Sequence of chain B:
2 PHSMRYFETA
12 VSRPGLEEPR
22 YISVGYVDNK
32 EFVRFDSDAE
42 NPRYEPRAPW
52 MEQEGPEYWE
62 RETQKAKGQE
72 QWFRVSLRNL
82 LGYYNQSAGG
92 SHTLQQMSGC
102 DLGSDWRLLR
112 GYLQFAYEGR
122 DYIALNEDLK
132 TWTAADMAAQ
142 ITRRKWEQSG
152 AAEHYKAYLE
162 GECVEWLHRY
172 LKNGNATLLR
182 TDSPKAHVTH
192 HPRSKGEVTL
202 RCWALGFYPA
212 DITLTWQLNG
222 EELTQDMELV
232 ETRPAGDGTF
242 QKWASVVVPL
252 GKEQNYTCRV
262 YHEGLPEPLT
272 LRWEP

This data describes a binding interaction between two proteins.

Sequence of chain A:
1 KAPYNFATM

Residue-level contacts at the interface:
Residue N80 in chain B interacts with residue T8 in chain A (closest heavy-atom distance 3.4 Å).
Residue Y7 in chain B contacts residue A2 in chain A (closest heavy-atom distance 3.5 Å).
Residue F116 in chain B contacts residue M9 in chain A (closest heavy-atom distance 3.8 Å).
Residue Y156 in chain B contacts residue F6 in chain A (closest heavy-atom distance 3.7 Å).
Residue K146 in chain B is in contact with residue M9 in chain A (closest heavy-atom distance 3.5 Å).
Residue E63 in chain B contacts residue A2 in chain A (closest heavy-atom distance 2.9 Å).
Residue Y45 in chain B interacts with residue A2 in chain A (closest heavy-atom distance 3.6 Å).
Residue F74 in chain B contacts residue N5 in chain A (closest heavy-atom distance 4.1 Å).
Residue W147 in chain B interacts with residue M9 in chain A (closest heavy-atom distance 4.2 Å).
Residue T143 in chain B is in contact with residue M9 in chain A (closest heavy-atom distance 2.4 Å).
Residue M5 in chain B contacts residue K1 in chain A (closest heavy-atom distance 3.5 Å).
Residue F116 in chain B interacts with residue N5 in chain A (closest heavy-atom distance 4.1 Å).
Residue H155 in chain B is in contact with residue F6 in chain A (closest heavy-atom distance 3.2 Å).
Residue L95 in chain B contacts residue M9 in chain A (closest heavy-atom distance 4.1 Å).
Residue W147 in chain B contacts residue A7 in chain A (closest heavy-atom distance 3.3 Å).
Residue K66 in chain B contacts residue Y4 in chain A (closest heavy-atom distance 3.7 Å).
Residue Y84 in chain B is in contact with residue M9 in chain A (closest heavy-atom distance 2.7 Å).
Residue S77 in chain B interacts with residue T8 in chain A (closest heavy-atom distance 3.7 Å).
Residue N80 in chain B contacts residue M9 in chain A (closest heavy-atom distance 3.4 Å).
Residue W73 in chain B is in contact with residue F6 in chain A (closest heavy-atom distance 2.9 Å).
Residue E63 in chain B contacts residue K1 in chain A (closest heavy-atom distance 3.3 Å).
Residue E9 in chain B is in contact with residue P3 in chain A (closest heavy-atom distance 3.3 Å).
Residue Y159 in chain B contacts residue A2 in chain A (closest heavy-atom distance 3.5 Å).
Residue V76 in chain B interacts with residue T8 in chain A (closest heavy-atom distance 3.6 Å).
Residue Y59 in chain B contacts residue K1 in chain A (closest heavy-atom distance 3.7 Å).
Residue Y156 in chain B interacts with residue N5 in chain A (closest heavy-atom distance 3.4 Å).
Residue A152 in chain B interacts with residue F6 in chain A (closest heavy-atom distance 4.4 Å).
Residue K146 in chain B contacts residue T8 in chain A (closest heavy-atom distance 3.2 Å).
Residue S150 in chain B is in contact with residue A7 in chain A (closest heavy-atom distance 4.0 Å).
Residue K146 in chain B interacts with residue A7 in chain A (closest heavy-atom distance 4.3 Å).
Residue W73 in chain B interacts with residue N5 in chain A (closest heavy-atom distance 3.2 Å).
Residue Y171 in chain B contacts residue K1 in chain A (closest heavy-atom distance 2.8 Å).
Residue K66 in chain B is in contact with residue K1 in chain A (closest heavy-atom distance 3.7 Å).
Residue Y7 in chain B interacts with residue P3 in chain A (closest heavy-atom distance 3.6 Å).
Residue Q70 in chain B contacts residue Y4 in chain A (closest heavy-atom distance 3.5 Å).
Residue K66 in chain B interacts with residue P3 in chain A (closest heavy-atom distance 3.8 Å).
Residue I142 in chain B interacts with residue M9 in chain A (closest heavy-atom distance 5.0 Å).
Residue Y7 in chain B interacts with residue K1 in chain A (closest heavy-atom distance 3.2 Å).
Residue W73 in chain B contacts residue T8 in chain A (closest heavy-atom distance 3.6 Å).
Residue S99 in chain B contacts residue P3 in chain A (closest heavy-atom distance 3.2 Å).
Residue Q97 in chain B is in contact with residue P3 in chain A (closest heavy-atom distance 4.8 Å).
Residue E163 in chain B is in contact with residue Y4 in chain A (closest heavy-atom distance 3.1 Å).
Residue Y159 in chain B interacts with residue P3 in chain A (closest heavy-atom distance 3.2 Å).
Residue K66 in chain B interacts with residue A2 in chain A (closest heavy-atom distance 2.7 Å).
Residue Y159 in chain B is in contact with residue Y4 in chain A (closest heavy-atom distance 4.2 Å).
Residue Q70 in chain B contacts residue P3 in chain A (closest heavy-atom distance 3.9 Å).
Residue S77 in chain B is in contact with residue M9 in chain A (closest heavy-atom distance 3.3 Å).
Residue Y159 in chain B is in contact with residue K1 in chain A (closest heavy-atom distance 2.6 Å).
Residue L81 in chain B contacts residue M9 in chain A (closest heavy-atom distance 4.3 Å).
Residue W147 in chain B contacts residue T8 in chain A (closest heavy-atom distance 3.2 Å).
Residue Q70 in chain B contacts residue N5 in chain A (closest heavy-atom distance 2.8 Å).
Residue Y123 in chain B interacts with residue M9 in chain A (closest heavy-atom distance 3.1 Å).
Residue E163 in chain B contacts residue K1 in chain A (closest heavy-atom distance 4.5 Å).
Residue I124 in chain B interacts with residue M9 in chain A (closest heavy-atom distance 4.2 Å).
Residue W167 in chain B interacts with residue K1 in chain A (closest heavy-atom distance 3.5 Å).
Residue Y156 in chain B is in contact with residue Y4 in chain A (closest heavy-atom distance 4.0 Å).
Residue Q97 in chain B interacts with residue N5 in chain A (closest heavy-atom distance 3.0 Å).
Residue W73 in chain B contacts residue M9 in chain A (closest heavy-atom distance 3.7 Å).
Residue W73 in chain B contacts residue A7 in chain A (closest heavy-atom distance 2.9 Å).